Sequence of the first protein:
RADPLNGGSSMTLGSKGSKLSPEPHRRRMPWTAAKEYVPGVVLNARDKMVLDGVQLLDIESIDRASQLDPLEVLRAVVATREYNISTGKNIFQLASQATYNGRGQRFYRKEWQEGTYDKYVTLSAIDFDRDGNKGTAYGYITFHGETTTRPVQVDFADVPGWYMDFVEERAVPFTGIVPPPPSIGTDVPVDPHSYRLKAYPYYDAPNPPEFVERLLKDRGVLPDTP

Sequence of the second protein:
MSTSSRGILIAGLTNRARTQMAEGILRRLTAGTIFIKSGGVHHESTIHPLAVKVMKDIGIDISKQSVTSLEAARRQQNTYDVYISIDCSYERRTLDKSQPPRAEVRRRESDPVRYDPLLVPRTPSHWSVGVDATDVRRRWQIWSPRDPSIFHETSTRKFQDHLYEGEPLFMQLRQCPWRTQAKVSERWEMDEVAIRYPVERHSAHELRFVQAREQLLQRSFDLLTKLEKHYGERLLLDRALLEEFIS

Contacts between the two chains:
Residue P140 in the second protein interacts with residue G229 in the first protein (closest heavy-atom distance 3.9 Å).
Residue W143 in the second protein interacts with residue R228 in the first protein (closest heavy-atom distance 4.1 Å).
Residue W143 in the second protein is in contact with residue V230 in the first protein (closest heavy-atom distance 5.0 Å).
Residue P140 in the second protein contacts residue V230 in the first protein (closest heavy-atom distance 3.8 Å).
Residue H142 in the second protein is in contact with residue V230 in the first protein (closest heavy-atom distance 3.2 Å).
Residue H142 in the second protein is in contact with residue G229 in the first protein (closest heavy-atom distance 3.0 Å).
Residue H142 in the second protein is in contact with residue P232 in the first protein (closest heavy-atom distance 4.0 Å).
Residue H142 in the second protein contacts residue L231 in the first protein (closest heavy-atom distance 4.0 Å).
Residue W143 in the second protein interacts with residue G229 in the first protein (closest heavy-atom distance 3.0 Å).

This data describes a binding interaction between two proteins.